These two protein chains interact to form a complex.

Sequence of chain B:
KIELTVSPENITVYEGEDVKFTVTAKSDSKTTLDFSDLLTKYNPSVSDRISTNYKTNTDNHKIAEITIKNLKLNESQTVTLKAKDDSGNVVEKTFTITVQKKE

Sequence of chain A:
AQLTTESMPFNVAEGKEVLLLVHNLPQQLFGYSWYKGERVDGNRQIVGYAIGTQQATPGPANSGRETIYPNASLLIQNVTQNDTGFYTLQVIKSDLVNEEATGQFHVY

Residue-level contacts at the interface:
Residue A51 in chain A contacts residue P51 in chain B (closest heavy-atom distance 3.6 Å).
Residue F31 in chain A contacts residue V53 in chain B (closest heavy-atom distance 4.8 Å).
Residue L97 in chain A interacts with residue Y61 in chain B (closest heavy-atom distance 3.8 Å).
Residue S95 in chain A is in contact with residue F42 in chain B (closest heavy-atom distance 2.5 Å).
Residue Y36 in chain A contacts residue S54 in chain B (closest heavy-atom distance 3.6 Å).
Residue T58 in chain A is in contact with residue S52 in chain B (closest heavy-atom distance 2.7 Å).
Residue L97 in chain A contacts residue L45 in chain B (closest heavy-atom distance 5.0 Å).
Residue D96 in chain A is in contact with residue L40 in chain B (closest heavy-atom distance 3.1 Å).
Residue L97 in chain A contacts residue L46 in chain B (closest heavy-atom distance 3.9 Å).
Residue F31 in chain A contacts residue S43 in chain B (closest heavy-atom distance 4.9 Å).
Residue Q56 in chain A is in contact with residue P51 in chain B (closest heavy-atom distance 5.0 Å).
Residue L97 in chain A interacts with residue I57 in chain B (closest heavy-atom distance 4.2 Å).
Residue Y36 in chain A is in contact with residue D55 in chain B (closest heavy-atom distance 3.3 Å).
Residue S95 in chain A contacts residue L46 in chain B (closest heavy-atom distance 4.5 Å).
Residue S34 in chain A contacts residue S54 in chain B (closest heavy-atom distance 4.1 Å).
Residue D42 in chain A contacts residue D55 in chain B (closest heavy-atom distance 3.9 Å).
Residue Q91 in chain A contacts residue V53 in chain B (closest heavy-atom distance 4.9 Å).
Residue Y50 in chain A is in contact with residue V53 in chain B (closest heavy-atom distance 3.4 Å).
Residue L97 in chain A interacts with residue T59 in chain B (closest heavy-atom distance 3.2 Å).
Residue K94 in chain A is in contact with residue L46 in chain B (closest heavy-atom distance 3.9 Å).
Residue V98 in chain A is in contact with residue Y61 in chain B (closest heavy-atom distance 3.9 Å).
Residue T58 in chain A contacts residue V53 in chain B (closest heavy-atom distance 4.8 Å).
Residue I93 in chain A contacts residue L46 in chain B (closest heavy-atom distance 4.8 Å).
Residue Q46 in chain A contacts residue V53 in chain B (closest heavy-atom distance 2.6 Å).
Residue D96 in chain A is in contact with residue T39 in chain B (closest heavy-atom distance 4.7 Å).
Residue D96 in chain A contacts residue F42 in chain B (closest heavy-atom distance 4.6 Å).
Residue S95 in chain A contacts residue L40 in chain B (closest heavy-atom distance 4.1 Å).
Residue D96 in chain A contacts residue Y61 in chain B (closest heavy-atom distance 2.6 Å).
Residue S95 in chain A contacts residue S43 in chain B (closest heavy-atom distance 3.7 Å).
Residue D96 in chain A is in contact with residue D41 in chain B (closest heavy-atom distance 4.7 Å).
Residue G32 in chain A is in contact with residue V53 in chain B (closest heavy-atom distance 3.6 Å).
Residue Y33 in chain A contacts residue V53 in chain B (closest heavy-atom distance 3.7 Å).
Residue F31 in chain A is in contact with residue L46 in chain B (closest heavy-atom distance 3.6 Å).
Residue L97 in chain A is in contact with residue F42 in chain B (closest heavy-atom distance 3.2 Å).
Residue N99 in chain A interacts with residue T59 in chain B (closest heavy-atom distance 4.4 Å).
Residue T54 in chain A contacts residue T47 in chain B (closest heavy-atom distance 4.3 Å).
Residue S95 in chain A interacts with residue D41 in chain B (closest heavy-atom distance 3.5 Å).
Residue I93 in chain A interacts with residue V53 in chain B (closest heavy-atom distance 3.4 Å).
Residue Q46 in chain A contacts residue S54 in chain B (closest heavy-atom distance 3.8 Å).
Residue V41 in chain A contacts residue D55 in chain B (closest heavy-atom distance 4.1 Å).
Residue Y36 in chain A interacts with residue V53 in chain B (closest heavy-atom distance 4.9 Å).
Residue S34 in chain A interacts with residue V53 in chain B (closest heavy-atom distance 3.2 Å).
Residue T54 in chain A is in contact with residue P51 in chain B (closest heavy-atom distance 4.3 Å).
Residue A51 in chain A is in contact with residue V53 in chain B (closest heavy-atom distance 3.8 Å).
Residue F31 in chain A interacts with residue T47 in chain B (closest heavy-atom distance 3.8 Å).
Residue G49 in chain A interacts with residue V53 in chain B (closest heavy-atom distance 3.8 Å).
Residue F31 in chain A is in contact with residue P51 in chain B (closest heavy-atom distance 4.4 Å).
Residue F31 in chain A interacts with residue N50 in chain B (closest heavy-atom distance 3.4 Å).
Residue G43 in chain A is in contact with residue D55 in chain B (closest heavy-atom distance 2.9 Å).